Sequence of chain B:
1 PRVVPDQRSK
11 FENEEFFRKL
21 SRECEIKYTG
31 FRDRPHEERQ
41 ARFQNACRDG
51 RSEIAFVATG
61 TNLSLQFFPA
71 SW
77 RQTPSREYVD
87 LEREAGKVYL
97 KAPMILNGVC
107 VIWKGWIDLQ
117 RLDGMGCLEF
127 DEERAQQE

Sequence of chain A:
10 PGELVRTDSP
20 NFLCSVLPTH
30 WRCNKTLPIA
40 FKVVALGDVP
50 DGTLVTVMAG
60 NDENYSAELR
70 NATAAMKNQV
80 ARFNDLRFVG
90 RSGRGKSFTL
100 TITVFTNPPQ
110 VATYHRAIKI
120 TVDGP

These two protein chains interact to form a complex.

Residue-level contacts at the interface:
Residue S64 in chain B is in contact with residue M57 in chain A (closest heavy-atom distance 3.4 Å).
Residue N103 in chain B contacts residue S18 in chain A (closest heavy-atom distance 3.7 Å).
Residue G104 in chain B interacts with residue P19 in chain A (closest heavy-atom distance 3.4 Å).
Residue L63 in chain B interacts with residue V110 in chain A (closest heavy-atom distance 3.9 Å).
Residue G60 in chain B contacts residue G59 in chain A (closest heavy-atom distance 3.3 Å).
Residue N103 in chain B is in contact with residue P19 in chain A (closest heavy-atom distance 4.0 Å).
Residue N103 in chain B contacts residue T112 in chain A (closest heavy-atom distance 2.8 Å).
Residue N62 in chain B interacts with residue Y64 in chain A (closest heavy-atom distance 2.7 Å).
Residue R32 in chain B is in contact with residue Y64 in chain A (closest heavy-atom distance 2.4 Å).
Residue V4 in chain B contacts residue P19 in chain A (closest heavy-atom distance 3.9 Å).
Residue K10 in chain B contacts residue D17 in chain A (closest heavy-atom distance 3.4 Å).
Residue N103 in chain B is in contact with residue V110 in chain A (closest heavy-atom distance 2.8 Å).
Residue M100 in chain B contacts residue V110 in chain A (closest heavy-atom distance 3.2 Å).
Residue I101 in chain B is in contact with residue P108 in chain A (closest heavy-atom distance 3.1 Å).
Residue N62 in chain B is in contact with residue M57 in chain A (closest heavy-atom distance 3.7 Å).
Residue S64 in chain B is in contact with residue F104 in chain A (closest heavy-atom distance 3.3 Å).
Residue M100 in chain B is in contact with residue P107 in chain A (closest heavy-atom distance 3.9 Å).
Residue T29 in chain B contacts residue S65 in chain A (closest heavy-atom distance 3.5 Å).
Residue A55 in chain B contacts residue Y64 in chain A (closest heavy-atom distance 3.8 Å).
Residue G104 in chain B interacts with residue S18 in chain A (closest heavy-atom distance 4.1 Å).
Residue K27 in chain B is in contact with residue Y64 in chain A (closest heavy-atom distance 3.3 Å).
Residue N62 in chain B interacts with residue A58 in chain A (closest heavy-atom distance 3.1 Å).
Residue R2 in chain B interacts with residue Q109 in chain A (closest heavy-atom distance 3.6 Å).
Residue N62 in chain B contacts residue G59 in chain A (closest heavy-atom distance 4.0 Å).
Residue P99 in chain B contacts residue P107 in chain A (closest heavy-atom distance 3.7 Å).
Residue L102 in chain B contacts residue V110 in chain A (closest heavy-atom distance 3.5 Å).
Residue V57 in chain B contacts residue Y64 in chain A (closest heavy-atom distance 3.9 Å).
Residue P1 in chain B interacts with residue Q109 in chain A (closest heavy-atom distance 3.2 Å).
Residue R2 in chain B is in contact with residue P19 in chain A (closest heavy-atom distance 2.7 Å).
Residue T59 in chain B interacts with residue N60 in chain A (closest heavy-atom distance 3.4 Å).
Residue R130 in chain B interacts with residue P107 in chain A (closest heavy-atom distance 2.3 Å).
Residue S64 in chain B contacts residue T102 in chain A (closest heavy-atom distance 4.2 Å).
Residue G60 in chain B is in contact with residue Y64 in chain A (closest heavy-atom distance 3.5 Å).
Residue A70 in chain B interacts with residue N106 in chain A (closest heavy-atom distance 3.4 Å).
Residue R2 in chain B contacts residue N20 in chain A (closest heavy-atom distance 2.8 Å).
Residue A70 in chain B contacts residue P107 in chain A (closest heavy-atom distance 3.4 Å).
Residue Q66 in chain B is in contact with residue P108 in chain A (closest heavy-atom distance 3.5 Å).
Residue N62 in chain B interacts with residue S65 in chain A (closest heavy-atom distance 2.8 Å).
Residue T59 in chain B is in contact with residue D61 in chain A (closest heavy-atom distance 3.9 Å).
Residue L63 in chain B is in contact with residue M57 in chain A (closest heavy-atom distance 3.5 Å).
Residue N62 in chain B is in contact with residue T100 in chain A (closest heavy-atom distance 2.9 Å).
Residue P99 in chain B interacts with residue P108 in chain A (closest heavy-atom distance 3.7 Å).
Residue V3 in chain B contacts residue P19 in chain A (closest heavy-atom distance 3.8 Å).
Residue R2 in chain B is in contact with residue L45 in chain A (closest heavy-atom distance 4.1 Å).
Residue V57 in chain B is in contact with residue D61 in chain A (closest heavy-atom distance 4.0 Å).
Residue F16 in chain B interacts with residue H114 in chain A (closest heavy-atom distance 3.5 Å).
Residue R32 in chain B interacts with residue N63 in chain A (closest heavy-atom distance 4.2 Å).
Residue I101 in chain B contacts residue V110 in chain A (closest heavy-atom distance 2.6 Å).
Residue A58 in chain B contacts residue D61 in chain A (closest heavy-atom distance 3.4 Å).
Residue F16 in chain B is in contact with residue T112 in chain A (closest heavy-atom distance 3.9 Å).
Residue R32 in chain B is in contact with residue S65 in chain A (closest heavy-atom distance 3.2 Å).
Residue P1 in chain B interacts with residue N20 in chain A (closest heavy-atom distance 4.3 Å).
Residue N103 in chain B is in contact with residue A111 in chain A (closest heavy-atom distance 3.6 Å).
Residue W72 in chain B interacts with residue N106 in chain A (closest heavy-atom distance 3.2 Å).
Residue Q66 in chain B is in contact with residue F104 in chain A (closest heavy-atom distance 3.8 Å).
Residue N103 in chain B interacts with residue D17 in chain A (closest heavy-atom distance 3.1 Å).
Residue Q66 in chain B is in contact with residue N106 in chain A (closest heavy-atom distance 4.1 Å).
Residue G60 in chain B is in contact with residue N60 in chain A (closest heavy-atom distance 3.4 Å).
Residue M100 in chain B is in contact with residue P108 in chain A (closest heavy-atom distance 3.5 Å).
Residue I101 in chain B contacts residue Q109 in chain A (closest heavy-atom distance 3.4 Å).